The following describes two proteins that form a bound complex.

Sequence of the first protein:
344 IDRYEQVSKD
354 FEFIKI

Contacts between the two chains:
Residue Q368 in the second protein interacts with residue Q349 in the first protein (closest heavy-atom distance 3.7 Å).
Residue N361 in the second protein is in contact with residue Q349 in the first protein (closest heavy-atom distance 3.5 Å).
Residue E220 in the second protein contacts residue I359 in the first protein (closest heavy-atom distance 3.3 Å).
Residue Q228 in the second protein is in contact with residue I344 in the first protein (closest heavy-atom distance 4.7 Å).
Residue Q368 in the second protein interacts with residue E348 in the first protein (closest heavy-atom distance 3.6 Å).
Residue M344 in the second protein interacts with residue R346 in the first protein (closest heavy-atom distance 4.2 Å).
Residue T219 in the second protein is in contact with residue K358 in the first protein (closest heavy-atom distance 3.0 Å).
Residue S377 in the second protein interacts with residue F356 in the first protein (closest heavy-atom distance 4.3 Å).
Residue F362 in the second protein interacts with residue R346 in the first protein (closest heavy-atom distance 3.9 Å).
Residue Q368 in the second protein contacts residue Y347 in the first protein (closest heavy-atom distance 4.1 Å).
Residue R522 in the second protein interacts with residue I359 in the first protein (closest heavy-atom distance 2.8 Å).
Residue L504 in the second protein interacts with residue I359 in the first protein (closest heavy-atom distance 4.2 Å).
Residue R511 in the second protein interacts with residue I357 in the first protein (closest heavy-atom distance 3.4 Å).
Residue Q368 in the second protein interacts with residue V350 in the first protein (closest heavy-atom distance 3.4 Å).
Residue I515 in the second protein is in contact with residue I359 in the first protein (closest heavy-atom distance 4.4 Å).
Residue M222 in the second protein is in contact with residue F356 in the first protein (closest heavy-atom distance 4.0 Å).
Residue Y519 in the second protein is in contact with residue I359 in the first protein (closest heavy-atom distance 3.9 Å).
Residue V223 in the second protein interacts with residue F356 in the first protein (closest heavy-atom distance 3.6 Å).
Residue V221 in the second protein is in contact with residue K358 in the first protein (closest heavy-atom distance 4.2 Å).
Residue I293 in the second protein is in contact with residue Y347 in the first protein (closest heavy-atom distance 3.5 Å).
Residue L232 in the second protein is in contact with residue D345 in the first protein (closest heavy-atom distance 4.1 Å).
Residue V223 in the second protein is in contact with residue F354 in the first protein (closest heavy-atom distance 3.5 Å).
Residue S373 in the second protein is in contact with residue F356 in the first protein (closest heavy-atom distance 4.5 Å).
Residue P365 in the second protein contacts residue E348 in the first protein (closest heavy-atom distance 4.1 Å).
Residue N361 in the second protein contacts residue R346 in the first protein (closest heavy-atom distance 3.0 Å).
Residue R369 in the second protein interacts with residue V350 in the first protein (closest heavy-atom distance 3.8 Å).
Residue M222 in the second protein contacts residue E355 in the first protein (closest heavy-atom distance 4.0 Å).
Residue E220 in the second protein contacts residue K358 in the first protein (closest heavy-atom distance 4.0 Å).
Residue P365 in the second protein is in contact with residue V350 in the first protein (closest heavy-atom distance 3.7 Å).
Residue G292 in the second protein contacts residue Y347 in the first protein (closest heavy-atom distance 3.4 Å).
Residue M222 in the second protein is in contact with residue I357 in the first protein (closest heavy-atom distance 2.7 Å).
Residue Q228 in the second protein contacts residue Y347 in the first protein (closest heavy-atom distance 4.0 Å).
Residue V221 in the second protein is in contact with residue I357 in the first protein (closest heavy-atom distance 3.3 Å).
Residue R369 in the second protein contacts residue S351 in the first protein (closest heavy-atom distance 2.8 Å).
Residue V221 in the second protein interacts with residue I359 in the first protein (closest heavy-atom distance 3.9 Å).
Residue I518 in the second protein interacts with residue I359 in the first protein (closest heavy-atom distance 3.8 Å).
Residue P226 in the second protein is in contact with residue V350 in the first protein (closest heavy-atom distance 3.7 Å).
Residue Q228 in the second protein is in contact with residue E348 in the first protein (closest heavy-atom distance 3.2 Å).
Residue R369 in the second protein interacts with residue F354 in the first protein (closest heavy-atom distance 3.5 Å).
Residue V231 in the second protein is in contact with residue I344 in the first protein (closest heavy-atom distance 3.5 Å).
Residue M372 in the second protein is in contact with residue V350 in the first protein (closest heavy-atom distance 3.8 Å).
Residue M288 in the second protein is in contact with residue Y347 in the first protein (closest heavy-atom distance 4.4 Å).
Residue V221 in the second protein is in contact with residue F356 in the first protein (closest heavy-atom distance 3.6 Å).
Residue V376 in the second protein contacts residue F354 in the first protein (closest heavy-atom distance 4.3 Å).
Residue N361 in the second protein contacts residue Y347 in the first protein (closest heavy-atom distance 3.3 Å).
Residue S373 in the second protein interacts with residue F354 in the first protein (closest heavy-atom distance 3.6 Å).
Residue Q230 in the second protein interacts with residue I344 in the first protein (closest heavy-atom distance 3.7 Å).
Residue F362 in the second protein is in contact with residue Y347 in the first protein (closest heavy-atom distance 3.7 Å).
Residue F362 in the second protein is in contact with residue D345 in the first protein (closest heavy-atom distance 4.1 Å).
Residue L232 in the second protein interacts with residue Y347 in the first protein (closest heavy-atom distance 3.5 Å).
Residue L232 in the second protein interacts with residue I344 in the first protein (closest heavy-atom distance 4.1 Å).
Residue M372 in the second protein is in contact with residue S351 in the first protein (closest heavy-atom distance 3.1 Å).
Residue M372 in the second protein contacts residue F354 in the first protein (closest heavy-atom distance 3.9 Å).
Residue T364 in the second protein contacts residue Y347 in the first protein (closest heavy-atom distance 3.5 Å).
Residue M360 in the second protein interacts with residue Q349 in the first protein (closest heavy-atom distance 3.1 Å).
Residue V503 in the second protein is in contact with residue F356 in the first protein (closest heavy-atom distance 4.0 Å).
Residue M372 in the second protein is in contact with residue K352 in the first protein (closest heavy-atom distance 3.5 Å).
Residue S363 in the second protein is in contact with residue Y347 in the first protein (closest heavy-atom distance 3.6 Å).
Residue M222 in the second protein contacts residue I359 in the first protein (closest heavy-atom distance 3.6 Å).
Residue K340 in the second protein interacts with residue D345 in the first protein (closest heavy-atom distance 2.2 Å).

Sequence of the second protein:
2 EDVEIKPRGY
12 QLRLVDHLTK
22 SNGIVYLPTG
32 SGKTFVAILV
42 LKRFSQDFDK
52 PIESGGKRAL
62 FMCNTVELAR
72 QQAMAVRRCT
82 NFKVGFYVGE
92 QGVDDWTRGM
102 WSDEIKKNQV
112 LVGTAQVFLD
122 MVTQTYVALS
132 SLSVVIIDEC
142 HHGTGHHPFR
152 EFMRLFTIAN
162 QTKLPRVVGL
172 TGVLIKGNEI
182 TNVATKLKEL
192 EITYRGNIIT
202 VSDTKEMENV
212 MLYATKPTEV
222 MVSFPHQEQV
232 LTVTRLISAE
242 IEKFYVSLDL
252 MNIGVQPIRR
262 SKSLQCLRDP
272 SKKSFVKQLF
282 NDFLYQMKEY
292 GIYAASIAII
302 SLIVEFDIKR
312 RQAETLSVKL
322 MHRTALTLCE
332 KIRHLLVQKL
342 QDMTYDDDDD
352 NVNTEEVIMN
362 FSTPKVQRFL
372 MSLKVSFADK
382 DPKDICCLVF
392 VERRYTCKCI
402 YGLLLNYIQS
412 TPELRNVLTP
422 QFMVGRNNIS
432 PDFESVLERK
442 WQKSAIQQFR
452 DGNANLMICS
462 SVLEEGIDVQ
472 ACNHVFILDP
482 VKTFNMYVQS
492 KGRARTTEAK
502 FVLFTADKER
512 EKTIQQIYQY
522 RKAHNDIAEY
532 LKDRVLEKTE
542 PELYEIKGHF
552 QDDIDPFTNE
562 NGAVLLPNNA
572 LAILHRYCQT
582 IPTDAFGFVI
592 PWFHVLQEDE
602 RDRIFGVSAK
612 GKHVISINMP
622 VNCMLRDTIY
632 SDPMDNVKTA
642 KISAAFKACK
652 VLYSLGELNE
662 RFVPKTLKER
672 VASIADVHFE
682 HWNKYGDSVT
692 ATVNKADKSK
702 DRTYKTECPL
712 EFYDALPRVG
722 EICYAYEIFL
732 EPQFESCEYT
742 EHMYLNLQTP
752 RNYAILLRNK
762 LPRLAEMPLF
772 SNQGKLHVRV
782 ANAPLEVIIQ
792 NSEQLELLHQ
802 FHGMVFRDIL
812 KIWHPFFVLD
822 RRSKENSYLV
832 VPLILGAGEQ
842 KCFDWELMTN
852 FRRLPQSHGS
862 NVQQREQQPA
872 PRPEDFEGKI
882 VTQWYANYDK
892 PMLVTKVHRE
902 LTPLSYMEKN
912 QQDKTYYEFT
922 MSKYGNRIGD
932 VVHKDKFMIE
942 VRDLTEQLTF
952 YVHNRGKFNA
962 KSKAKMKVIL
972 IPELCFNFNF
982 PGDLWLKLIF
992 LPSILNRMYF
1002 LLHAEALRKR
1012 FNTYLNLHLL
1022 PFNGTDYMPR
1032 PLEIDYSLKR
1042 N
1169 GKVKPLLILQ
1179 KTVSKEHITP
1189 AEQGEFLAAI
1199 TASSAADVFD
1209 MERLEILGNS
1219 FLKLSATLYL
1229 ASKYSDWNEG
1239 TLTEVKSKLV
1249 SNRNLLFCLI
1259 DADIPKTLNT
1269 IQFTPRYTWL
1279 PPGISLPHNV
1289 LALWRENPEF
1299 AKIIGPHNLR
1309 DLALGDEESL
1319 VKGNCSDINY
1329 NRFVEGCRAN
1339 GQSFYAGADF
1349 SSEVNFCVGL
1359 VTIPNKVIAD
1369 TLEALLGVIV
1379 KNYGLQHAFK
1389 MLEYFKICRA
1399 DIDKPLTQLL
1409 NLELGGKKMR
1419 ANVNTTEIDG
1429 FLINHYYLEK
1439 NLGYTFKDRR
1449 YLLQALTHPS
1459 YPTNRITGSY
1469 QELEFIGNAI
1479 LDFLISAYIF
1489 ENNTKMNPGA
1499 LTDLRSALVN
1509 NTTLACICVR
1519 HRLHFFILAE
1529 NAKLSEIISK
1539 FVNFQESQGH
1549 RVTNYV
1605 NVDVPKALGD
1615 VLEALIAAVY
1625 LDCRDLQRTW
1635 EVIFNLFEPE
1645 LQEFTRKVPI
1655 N